This data describes a binding interaction between two proteins.

Residue-level contacts at the interface:
Residue D90 in the first protein interacts with residue K13 in the second protein (closest heavy-atom distance 4.3 Å).
Residue D90 in the first protein interacts with residue A11 in the second protein (closest heavy-atom distance 4.2 Å).
Residue L93 in the first protein is in contact with residue A11 in the second protein (closest heavy-atom distance 4.2 Å).
Residue D90 in the first protein contacts residue G12 in the second protein (closest heavy-atom distance 3.1 Å).
Residue K70 in the first protein is in contact with residue L8 in the second protein (closest heavy-atom distance 4.2 Å).
Residue K70 in the first protein contacts residue R10 in the second protein (closest heavy-atom distance 4.6 Å).
Residue A58 in the first protein interacts with residue S7 in the second protein (closest heavy-atom distance 4.8 Å).
Residue G91 in the first protein interacts with residue G12 in the second protein (closest heavy-atom distance 3.2 Å).
Residue K56 in the first protein is in contact with residue L8 in the second protein (closest heavy-atom distance 3.4 Å).
Residue D90 in the first protein is in contact with residue V14 in the second protein (closest heavy-atom distance 3.5 Å).
Residue K70 in the first protein contacts residue S7 in the second protein (closest heavy-atom distance 2.9 Å).
Residue A58 in the first protein is in contact with residue L8 in the second protein (closest heavy-atom distance 3.9 Å).
Residue V57 in the first protein contacts residue L8 in the second protein (closest heavy-atom distance 4.0 Å).
Residue N94 in the first protein is in contact with residue A11 in the second protein (closest heavy-atom distance 4.3 Å).
Residue D90 in the first protein contacts residue K15 in the second protein (closest heavy-atom distance 2.9 Å).
Residue K70 in the first protein is in contact with residue A11 in the second protein (closest heavy-atom distance 4.3 Å).
Residue L93 in the first protein contacts residue L8 in the second protein (closest heavy-atom distance 3.5 Å).
Residue Y68 in the first protein contacts residue R10 in the second protein (closest heavy-atom distance 3.8 Å).
Residue F136 in the first protein contacts residue K15 in the second protein (closest heavy-atom distance 3.5 Å).
Residue G91 in the first protein interacts with residue A11 in the second protein (closest heavy-atom distance 4.0 Å).

Sequence of the second protein:
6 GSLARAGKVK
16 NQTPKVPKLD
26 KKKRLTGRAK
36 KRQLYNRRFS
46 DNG

Sequence of the first protein:
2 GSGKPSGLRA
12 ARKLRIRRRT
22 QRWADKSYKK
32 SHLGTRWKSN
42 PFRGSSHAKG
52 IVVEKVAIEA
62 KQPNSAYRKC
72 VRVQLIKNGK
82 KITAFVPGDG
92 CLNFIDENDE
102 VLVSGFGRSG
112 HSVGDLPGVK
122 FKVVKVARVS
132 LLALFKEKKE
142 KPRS